These two protein chains interact to form a complex.

Sequence of the first protein:
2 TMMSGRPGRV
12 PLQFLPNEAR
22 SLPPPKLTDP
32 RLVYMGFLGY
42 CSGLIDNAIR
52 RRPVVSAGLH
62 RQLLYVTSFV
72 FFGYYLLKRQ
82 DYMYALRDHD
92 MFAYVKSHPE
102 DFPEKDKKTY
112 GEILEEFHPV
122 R

Sequence of the second protein:
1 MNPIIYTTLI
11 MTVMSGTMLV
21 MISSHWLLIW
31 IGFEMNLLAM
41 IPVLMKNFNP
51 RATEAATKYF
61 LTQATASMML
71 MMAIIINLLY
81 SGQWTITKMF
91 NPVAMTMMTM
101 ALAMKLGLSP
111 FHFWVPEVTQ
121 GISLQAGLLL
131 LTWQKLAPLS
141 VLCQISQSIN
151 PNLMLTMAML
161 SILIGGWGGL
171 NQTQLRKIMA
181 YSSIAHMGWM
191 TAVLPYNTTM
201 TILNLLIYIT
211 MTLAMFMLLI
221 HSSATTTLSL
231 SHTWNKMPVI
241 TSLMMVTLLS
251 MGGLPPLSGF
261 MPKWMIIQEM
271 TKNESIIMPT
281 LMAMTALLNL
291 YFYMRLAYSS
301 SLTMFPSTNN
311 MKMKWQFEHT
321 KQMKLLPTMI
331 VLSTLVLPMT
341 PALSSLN

Contacts between the two chains:
Residue P338 in the second protein contacts residue Y35 in the first protein (closest heavy-atom distance 3.6 Å).
Residue H319 in the second protein interacts with residue R51 in the first protein (closest heavy-atom distance 2.8 Å).
Residue N347 in the second protein is in contact with residue M84 in the first protein (closest heavy-atom distance 3.6 Å).
Residue P327 in the second protein is in contact with residue D47 in the first protein (closest heavy-atom distance 3.9 Å).
Residue P327 in the second protein interacts with residue S43 in the first protein (closest heavy-atom distance 3.8 Å).
Residue K321 in the second protein is in contact with residue R51 in the first protein (closest heavy-atom distance 4.6 Å).
Residue M339 in the second protein contacts residue R32 in the first protein (closest heavy-atom distance 3.2 Å).
Residue V331 in the second protein contacts residue S43 in the first protein (closest heavy-atom distance 3.5 Å).
Residue A342 in the second protein is in contact with residue Y85 in the first protein (closest heavy-atom distance 4.7 Å).
Residue I330 in the second protein interacts with residue I50 in the first protein (closest heavy-atom distance 4.1 Å).
Residue H221 in the second protein is in contact with residue I50 in the first protein (closest heavy-atom distance 3.7 Å).
Residue T328 in the second protein contacts residue F70 in the first protein (closest heavy-atom distance 3.6 Å).
Residue L335 in the second protein interacts with residue L39 in the first protein (closest heavy-atom distance 3.5 Å).
Residue M323 in the second protein contacts residue R51 in the first protein (closest heavy-atom distance 4.4 Å).
Residue P327 in the second protein interacts with residue I46 in the first protein (closest heavy-atom distance 4.6 Å).
Residue A342 in the second protein contacts residue L77 in the first protein (closest heavy-atom distance 3.5 Å).
Residue N347 in the second protein interacts with residue M4 in the first protein (closest heavy-atom distance 3.4 Å).
Residue T320 in the second protein interacts with residue R51 in the first protein (closest heavy-atom distance 3.6 Å).
Residue N347 in the second protein interacts with residue R10 in the first protein (closest heavy-atom distance 4.1 Å).
Residue I240 in the second protein interacts with residue I50 in the first protein (closest heavy-atom distance 4.5 Å).
Residue T199 in the second protein is in contact with residue T2 in the first protein (closest heavy-atom distance 4.3 Å).
Residue M237 in the second protein is in contact with residue R52 in the first protein (closest heavy-atom distance 4.3 Å).
Residue N347 in the second protein contacts residue R80 in the first protein (closest heavy-atom distance 3.7 Å).
Residue S344 in the second protein contacts residue Y85 in the first protein (closest heavy-atom distance 2.5 Å).
Residue M339 in the second protein interacts with residue Y35 in the first protein (closest heavy-atom distance 3.5 Å).
Residue Q322 in the second protein interacts with residue R51 in the first protein (closest heavy-atom distance 3.2 Å).
Residue S345 in the second protein contacts residue M84 in the first protein (closest heavy-atom distance 4.2 Å).
Residue T198 in the second protein is in contact with residue T2 in the first protein (closest heavy-atom distance 3.9 Å).
Residue M339 in the second protein is in contact with residue M36 in the first protein (closest heavy-atom distance 3.6 Å).
Residue H221 in the second protein contacts residue R51 in the first protein (closest heavy-atom distance 2.9 Å).
Residue T328 in the second protein is in contact with residue S43 in the first protein (closest heavy-atom distance 4.5 Å).
Residue T328 in the second protein contacts residue Y66 in the first protein (closest heavy-atom distance 3.8 Å).
Residue L335 in the second protein interacts with residue Y35 in the first protein (closest heavy-atom distance 2.3 Å).
Residue L332 in the second protein interacts with residue F70 in the first protein (closest heavy-atom distance 4.6 Å).
Residue L335 in the second protein is in contact with residue C42 in the first protein (closest heavy-atom distance 4.5 Å).
Residue P341 in the second protein contacts residue Y85 in the first protein (closest heavy-atom distance 2.7 Å).
Residue L243 in the second protein interacts with residue I46 in the first protein (closest heavy-atom distance 4.3 Å).
Residue V331 in the second protein is in contact with residue L39 in the first protein (closest heavy-atom distance 3.5 Å).
Residue I330 in the second protein interacts with residue I46 in the first protein (closest heavy-atom distance 4.7 Å).
Residue L332 in the second protein is in contact with residue L39 in the first protein (closest heavy-atom distance 4.0 Å).
Residue M237 in the second protein contacts residue I50 in the first protein (closest heavy-atom distance 3.6 Å).
Residue S344 in the second protein is in contact with residue M84 in the first protein (closest heavy-atom distance 3.2 Å).
Residue V331 in the second protein is in contact with residue C42 in the first protein (closest heavy-atom distance 4.5 Å).
Residue L243 in the second protein contacts residue I50 in the first protein (closest heavy-atom distance 4.5 Å).
Residue V239 in the second protein interacts with residue A49 in the first protein (closest heavy-atom distance 4.0 Å).
Residue N197 in the second protein contacts residue M3 in the first protein (closest heavy-atom distance 3.8 Å).
Residue N347 in the second protein is in contact with residue S5 in the first protein (closest heavy-atom distance 4.1 Å).
Residue F317 in the second protein interacts with residue R52 in the first protein (closest heavy-atom distance 4.6 Å).
Residue P341 in the second protein contacts residue Q81 in the first protein (closest heavy-atom distance 3.3 Å).
Residue P327 in the second protein interacts with residue Y66 in the first protein (closest heavy-atom distance 4.5 Å).
Residue V331 in the second protein contacts residue I46 in the first protein (closest heavy-atom distance 3.7 Å).
Residue N347 in the second protein is in contact with residue M3 in the first protein (closest heavy-atom distance 4.6 Å).
Residue L326 in the second protein interacts with residue I50 in the first protein (closest heavy-atom distance 4.1 Å).
Residue W315 in the second protein interacts with residue R52 in the first protein (closest heavy-atom distance 4.2 Å).
Residue E318 in the second protein interacts with residue R52 in the first protein (closest heavy-atom distance 4.0 Å).
Residue A342 in the second protein is in contact with residue Q81 in the first protein (closest heavy-atom distance 3.9 Å).
Residue K324 in the second protein contacts residue Y66 in the first protein (closest heavy-atom distance 4.3 Å).
Residue V336 in the second protein contacts residue Y35 in the first protein (closest heavy-atom distance 4.3 Å).
Residue P327 in the second protein interacts with residue I50 in the first protein (closest heavy-atom distance 4.4 Å).
Residue S345 in the second protein contacts residue R80 in the first protein (closest heavy-atom distance 2.9 Å).